These two protein chains interact to form a complex.

Sequence of chain A:
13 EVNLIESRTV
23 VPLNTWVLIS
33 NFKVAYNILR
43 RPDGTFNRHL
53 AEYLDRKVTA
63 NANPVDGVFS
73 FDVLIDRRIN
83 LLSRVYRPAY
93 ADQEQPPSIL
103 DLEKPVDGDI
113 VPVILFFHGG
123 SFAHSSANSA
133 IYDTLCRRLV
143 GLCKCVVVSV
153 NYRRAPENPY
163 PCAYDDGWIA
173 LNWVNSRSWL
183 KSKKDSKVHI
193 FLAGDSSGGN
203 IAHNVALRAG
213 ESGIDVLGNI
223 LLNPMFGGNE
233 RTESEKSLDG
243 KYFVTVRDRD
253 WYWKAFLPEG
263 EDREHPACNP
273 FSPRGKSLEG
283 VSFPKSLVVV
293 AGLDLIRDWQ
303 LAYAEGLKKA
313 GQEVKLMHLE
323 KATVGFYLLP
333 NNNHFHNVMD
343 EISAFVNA

Residue-level contacts at the interface:
Residue A132 in chain A interacts with residue G32 in chain B (closest heavy-atom distance 4.1 Å).
Residue V36 in chain A is in contact with residue L47 in chain B (closest heavy-atom distance 3.7 Å).
Residue R58 in chain A contacts residue Y33 in chain B (closest heavy-atom distance 3.5 Å).
Residue S32 in chain A contacts residue L47 in chain B (closest heavy-atom distance 3.9 Å).
Residue L16 in chain A interacts with residue E51 in chain B (closest heavy-atom distance 3.1 Å).
Residue L25 in chain A contacts residue M40 in chain B (closest heavy-atom distance 3.8 Å).
Residue A132 in chain A is in contact with residue L31 in chain B (closest heavy-atom distance 3.3 Å).
Residue N26 in chain A interacts with residue L28 in chain B (closest heavy-atom distance 3.8 Å).
Residue V29 in chain A is in contact with residue A44 in chain B (closest heavy-atom distance 4.0 Å).
Residue Y55 in chain A contacts residue P74 in chain B (closest heavy-atom distance 3.5 Å).
Residue R140 in chain A interacts with residue V30 in chain B (closest heavy-atom distance 4.0 Å).
Residue R20 in chain A interacts with residue A44 in chain B (closest heavy-atom distance 3.4 Å).
Residue A132 in chain A interacts with residue V30 in chain B (closest heavy-atom distance 3.9 Å).
Residue T136 in chain A contacts residue L31 in chain B (closest heavy-atom distance 3.9 Å).
Residue F34 in chain A interacts with residue Y33 in chain B (closest heavy-atom distance 3.4 Å).
Residue R58 in chain A contacts residue G32 in chain B (closest heavy-atom distance 3.4 Å).
Residue L331 in chain A is in contact with residue L31 in chain B (closest heavy-atom distance 3.8 Å).
Residue L330 in chain A is in contact with residue L31 in chain B (closest heavy-atom distance 3.9 Å).
Residue V29 in chain A contacts residue M40 in chain B (closest heavy-atom distance 3.9 Å).
Residue W28 in chain A interacts with residue L47 in chain B (closest heavy-atom distance 4.0 Å).
Residue V29 in chain A contacts residue L77 in chain B (closest heavy-atom distance 3.8 Å).
Residue L30 in chain A interacts with residue Y33 in chain B (closest heavy-atom distance 3.6 Å).
Residue Y55 in chain A is in contact with residue Y72 in chain B (closest heavy-atom distance 2.8 Å).
Residue L52 in chain A contacts residue V70 in chain B (closest heavy-atom distance 3.8 Å).
Residue K35 in chain A interacts with residue E51 in chain B (closest heavy-atom distance 3.0 Å).
Residue N33 in chain A is in contact with residue Y33 in chain B (closest heavy-atom distance 3.7 Å).
Residue V29 in chain A contacts residue V43 in chain B (closest heavy-atom distance 3.7 Å).
Residue T136 in chain A contacts residue V30 in chain B (closest heavy-atom distance 3.4 Å).
Residue L56 in chain A is in contact with residue P74 in chain B (closest heavy-atom distance 3.9 Å).
Residue Y55 in chain A interacts with residue V70 in chain B (closest heavy-atom distance 3.0 Å).
Residue N26 in chain A is in contact with residue D25 in chain B (closest heavy-atom distance 3.0 Å).
Residue R58 in chain A contacts residue A75 in chain B (closest heavy-atom distance 4.1 Å).
Residue N15 in chain A interacts with residue E48 in chain B (closest heavy-atom distance 3.6 Å).
Residue V14 in chain A contacts residue S55 in chain B (closest heavy-atom distance 3.4 Å).
Residue I133 in chain A contacts residue L31 in chain B (closest heavy-atom distance 3.9 Å).
Residue L30 in chain A is in contact with residue L31 in chain B (closest heavy-atom distance 3.6 Å).
Residue L16 in chain A is in contact with residue E48 in chain B (closest heavy-atom distance 3.1 Å).
Residue L30 in chain A is in contact with residue L28 in chain B (closest heavy-atom distance 4.0 Å).
Residue V14 in chain A is in contact with residue V52 in chain B (closest heavy-atom distance 3.8 Å).
Residue R58 in chain A is in contact with residue L31 in chain B (closest heavy-atom distance 3.6 Å).
Residue V36 in chain A is in contact with residue E51 in chain B (closest heavy-atom distance 3.3 Å).
Residue N333 in chain A contacts residue L27 in chain B (closest heavy-atom distance 4.0 Å).
Residue V29 in chain A contacts residue L47 in chain B (closest heavy-atom distance 3.6 Å).
Residue I40 in chain A contacts residue M54 in chain B (closest heavy-atom distance 3.6 Å).
Residue N33 in chain A interacts with residue L47 in chain B (closest heavy-atom distance 3.6 Å).
Residue W28 in chain A is in contact with residue A44 in chain B (closest heavy-atom distance 3.5 Å).
Residue P332 in chain A contacts residue L27 in chain B (closest heavy-atom distance 3.8 Å).
Residue L25 in chain A is in contact with residue A41 in chain B (closest heavy-atom distance 3.8 Å).
Residue N26 in chain A is in contact with residue M40 in chain B (closest heavy-atom distance 3.9 Å).
Residue L25 in chain A contacts residue A44 in chain B (closest heavy-atom distance 3.9 Å).
Residue L56 in chain A contacts residue W80 in chain B (closest heavy-atom distance 3.9 Å).
Residue L52 in chain A interacts with residue A66 in chain B (closest heavy-atom distance 3.8 Å).
Residue V36 in chain A is in contact with residue M54 in chain B (closest heavy-atom distance 3.8 Å).
Residue L331 in chain A contacts residue L27 in chain B (closest heavy-atom distance 4.1 Å).
Residue N49 in chain A contacts residue A66 in chain B (closest heavy-atom distance 4.0 Å).
Residue N33 in chain A interacts with residue L77 in chain B (closest heavy-atom distance 3.5 Å).
Residue I40 in chain A is in contact with residue M84 in chain B (closest heavy-atom distance 3.6 Å).
Residue I40 in chain A contacts residue A66 in chain B (closest heavy-atom distance 3.7 Å).
Residue R20 in chain A contacts residue E48 in chain B (closest heavy-atom distance 2.7 Å).
Residue R58 in chain A is in contact with residue P74 in chain B (closest heavy-atom distance 3.9 Å).

Sequence of chain B:
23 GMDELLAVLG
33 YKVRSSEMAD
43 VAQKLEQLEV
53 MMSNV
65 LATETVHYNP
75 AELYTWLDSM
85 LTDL